These two protein chains interact to form a complex.

Contacts between the two chains:
Residue I7 in chain A is in contact with residue L32 in chain B (closest heavy-atom distance 4.6 Å).
Residue L4 in chain A interacts with residue M51 in chain B (closest heavy-atom distance 3.9 Å).
Residue E3 in chain A is in contact with residue E54 in chain B (closest heavy-atom distance 3.0 Å).
Residue T11 in chain A interacts with residue V35 in chain B (closest heavy-atom distance 3.2 Å).
Residue L4 in chain A interacts with residue V55 in chain B (closest heavy-atom distance 4.0 Å).
Residue K15 in chain A contacts residue L18 in chain B (closest heavy-atom distance 3.9 Å).
Residue M2 in chain A interacts with residue V55 in chain B (closest heavy-atom distance 3.8 Å).
Residue I7 in chain A contacts residue V35 in chain B (closest heavy-atom distance 4.1 Å).
Residue L4 in chain A contacts residue E54 in chain B (closest heavy-atom distance 4.6 Å).
Residue L4 in chain A interacts with residue L32 in chain B (closest heavy-atom distance 3.7 Å).
Residue V8 in chain A is in contact with residue F68 in chain B (closest heavy-atom distance 3.6 Å).
Residue R207 in chain A interacts with residue E11 in chain B (closest heavy-atom distance 3.3 Å).
Residue M2 in chain A is in contact with residue M71 in chain B (closest heavy-atom distance 4.0 Å).
Residue V8 in chain A interacts with residue F19 in chain B (closest heavy-atom distance 3.7 Å).
Residue K15 in chain A is in contact with residue E14 in chain B (closest heavy-atom distance 4.2 Å).
Residue I7 in chain A interacts with residue L39 in chain B (closest heavy-atom distance 4.0 Å).
Residue T11 in chain A is in contact with residue L18 in chain B (closest heavy-atom distance 3.9 Å).
Residue V8 in chain A contacts residue M72 in chain B (closest heavy-atom distance 3.9 Å).
Residue R188 in chain A interacts with residue E11 in chain B (closest heavy-atom distance 3.4 Å).
Residue V8 in chain A is in contact with residue M71 in chain B (closest heavy-atom distance 4.1 Å).
Residue M2 in chain A is in contact with residue E54 in chain B (closest heavy-atom distance 3.6 Å).
Residue R207 in chain A interacts with residue E7 in chain B (closest heavy-atom distance 3.4 Å).
Residue I7 in chain A contacts residue M36 in chain B (closest heavy-atom distance 4.1 Å).
Residue I7 in chain A is in contact with residue M51 in chain B (closest heavy-atom distance 3.7 Å).
Residue I7 in chain A interacts with residue F19 in chain B (closest heavy-atom distance 4.0 Å).
Residue L4 in chain A interacts with residue I63 in chain B (closest heavy-atom distance 3.6 Å).
Residue N10 in chain A contacts residue L39 in chain B (closest heavy-atom distance 4.3 Å).
Residue T11 in chain A contacts residue F19 in chain B (closest heavy-atom distance 4.1 Å).
Residue E5 in chain A is in contact with residue M72 in chain B (closest heavy-atom distance 3.4 Å).
Residue T11 in chain A contacts residue L39 in chain B (closest heavy-atom distance 4.0 Å).
Residue V12 in chain A interacts with residue A15 in chain B (closest heavy-atom distance 3.6 Å).
Residue E5 in chain A contacts residue M71 in chain B (closest heavy-atom distance 3.7 Å).
Residue V12 in chain A contacts residue L18 in chain B (closest heavy-atom distance 4.2 Å).
Residue L4 in chain A contacts residue F68 in chain B (closest heavy-atom distance 4.4 Å).
Residue L14 in chain A is in contact with residue L39 in chain B (closest heavy-atom distance 3.5 Å).
Residue R188 in chain A contacts residue E14 in chain B (closest heavy-atom distance 3.6 Å).
Residue V8 in chain A contacts residue A15 in chain B (closest heavy-atom distance 4.2 Å).
Residue I7 in chain A is in contact with residue Q41 in chain B (closest heavy-atom distance 3.7 Å).
Residue L4 in chain A interacts with residue F19 in chain B (closest heavy-atom distance 3.9 Å).
Residue L4 in chain A contacts residue M71 in chain B (closest heavy-atom distance 3.6 Å).
Residue E3 in chain A contacts residue M51 in chain B (closest heavy-atom distance 4.2 Å).
Residue R471 in chain A is in contact with residue S38 in chain B (closest heavy-atom distance 3.0 Å).

Sequence of chain B:
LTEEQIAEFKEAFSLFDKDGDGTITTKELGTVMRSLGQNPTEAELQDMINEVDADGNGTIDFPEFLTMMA

Sequence of chain A:
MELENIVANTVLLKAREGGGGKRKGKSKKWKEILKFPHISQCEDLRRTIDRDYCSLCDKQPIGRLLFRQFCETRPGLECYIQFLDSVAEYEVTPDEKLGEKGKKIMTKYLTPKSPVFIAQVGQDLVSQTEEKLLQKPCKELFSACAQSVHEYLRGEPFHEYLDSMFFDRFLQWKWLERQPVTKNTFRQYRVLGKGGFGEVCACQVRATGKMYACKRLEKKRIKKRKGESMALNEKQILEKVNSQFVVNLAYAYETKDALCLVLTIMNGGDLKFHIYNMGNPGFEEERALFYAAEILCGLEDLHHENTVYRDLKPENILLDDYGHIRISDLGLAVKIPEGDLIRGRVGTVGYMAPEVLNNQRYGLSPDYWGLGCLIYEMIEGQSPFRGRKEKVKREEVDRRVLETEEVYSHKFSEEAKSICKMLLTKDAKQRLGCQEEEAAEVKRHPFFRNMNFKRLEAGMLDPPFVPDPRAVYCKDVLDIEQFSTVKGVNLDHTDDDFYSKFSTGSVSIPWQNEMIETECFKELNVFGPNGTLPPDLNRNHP